These two protein chains interact to form a complex.

Sequence of protein 1:
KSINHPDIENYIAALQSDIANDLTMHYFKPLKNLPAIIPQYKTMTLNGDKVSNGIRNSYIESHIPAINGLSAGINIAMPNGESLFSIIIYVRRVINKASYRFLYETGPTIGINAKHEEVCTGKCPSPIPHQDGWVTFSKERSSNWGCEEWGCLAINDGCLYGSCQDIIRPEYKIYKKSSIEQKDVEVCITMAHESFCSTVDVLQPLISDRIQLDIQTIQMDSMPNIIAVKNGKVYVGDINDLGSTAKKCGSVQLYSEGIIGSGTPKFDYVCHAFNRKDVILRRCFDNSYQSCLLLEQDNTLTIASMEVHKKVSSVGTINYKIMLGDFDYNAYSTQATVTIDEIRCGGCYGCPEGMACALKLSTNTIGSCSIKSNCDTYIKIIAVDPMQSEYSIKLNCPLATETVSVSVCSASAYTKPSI

Sequence of protein 2:
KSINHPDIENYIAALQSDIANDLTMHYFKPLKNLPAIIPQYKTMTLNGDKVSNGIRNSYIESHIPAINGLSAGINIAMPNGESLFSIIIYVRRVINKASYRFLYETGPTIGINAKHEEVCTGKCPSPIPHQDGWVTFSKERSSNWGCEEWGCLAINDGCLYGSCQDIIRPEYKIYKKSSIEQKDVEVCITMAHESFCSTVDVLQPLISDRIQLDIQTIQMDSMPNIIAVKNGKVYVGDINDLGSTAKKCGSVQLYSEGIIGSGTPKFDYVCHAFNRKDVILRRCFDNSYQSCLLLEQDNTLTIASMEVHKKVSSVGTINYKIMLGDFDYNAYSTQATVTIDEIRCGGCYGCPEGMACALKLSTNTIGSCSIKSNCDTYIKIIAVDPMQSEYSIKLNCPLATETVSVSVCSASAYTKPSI

Contacts between the two chains:
Residue C286 in protein 2 is in contact with residue R156 in protein 1 (closest heavy-atom distance 3.6 Å).
Residue W160 in protein 2 interacts with residue N171 in protein 1 (closest heavy-atom distance 3.0 Å).
Residue S388 in protein 2 interacts with residue L218 in protein 1 (closest heavy-atom distance 3.6 Å).
Residue Y396 in protein 2 is in contact with residue I195 in protein 1 (closest heavy-atom distance 3.5 Å).
Residue K57 in protein 2 interacts with residue P220 in protein 1 (closest heavy-atom distance 3.3 Å).
Residue E311 in protein 2 is in contact with residue R116 in protein 1 (closest heavy-atom distance 3.0 Å).
Residue D283 in protein 2 interacts with residue R156 in protein 1 (closest heavy-atom distance 2.9 Å).
Residue K262 in protein 2 is in contact with residue T260 in protein 1 (closest heavy-atom distance 2.9 Å).
Residue L309 in protein 2 is in contact with residue L257 in protein 1 (closest heavy-atom distance 3.3 Å).
Residue L61 in protein 2 interacts with residue L61 in protein 1 (closest heavy-atom distance 3.5 Å).
Residue K262 in protein 2 contacts residue S259 in protein 1 (closest heavy-atom distance 3.5 Å).
Residue Y56 in protein 2 interacts with residue V217 in protein 1 (closest heavy-atom distance 3.5 Å).
Residue G334 in protein 2 is in contact with residue I233 in protein 1 (closest heavy-atom distance 3.6 Å).
Residue H78 in protein 2 is in contact with residue D229 in protein 1 (closest heavy-atom distance 2.7 Å).
Residue I295 in protein 2 contacts residue K138 in protein 1 (closest heavy-atom distance 3.4 Å).
Residue R297 in protein 2 interacts with residue C139 in protein 1 (closest heavy-atom distance 3.3 Å).
Residue T335 in protein 2 contacts residue Q231 in protein 1 (closest heavy-atom distance 3.1 Å).
Residue M59 in protein 2 is in contact with residue Q227 in protein 1 (closest heavy-atom distance 3.5 Å).
Residue V285 in protein 2 contacts residue E155 in protein 1 (closest heavy-atom distance 3.6 Å).
Residue N414 in protein 2 contacts residue S193 in protein 1 (closest heavy-atom distance 3.1 Å).
Residue K262 in protein 2 contacts residue A261 in protein 1 (closest heavy-atom distance 3.5 Å).
Residue D394 in protein 2 interacts with residue S114 in protein 1 (closest heavy-atom distance 2.8 Å).
Residue T395 in protein 2 contacts residue S194 in protein 1 (closest heavy-atom distance 3.4 Å).
Residue S332 in protein 2 contacts residue Q234 in protein 1 (closest heavy-atom distance 3.0 Å).
Residue L61 in protein 2 interacts with residue Y74 in protein 1 (closest heavy-atom distance 3.5 Å).
Residue T58 in protein 2 is in contact with residue D229 in protein 1 (closest heavy-atom distance 2.6 Å).
Residue D283 in protein 2 contacts residue K154 in protein 1 (closest heavy-atom distance 3.5 Å).
Residue K263 in protein 2 contacts residue S259 in protein 1 (closest heavy-atom distance 3.5 Å).
Residue Y56 in protein 2 is in contact with residue Q231 in protein 1 (closest heavy-atom distance 3.1 Å).
Residue I233 in protein 2 interacts with residue I233 in protein 1 (closest heavy-atom distance 3.6 Å).
Residue P80 in protein 2 interacts with residue V217 in protein 1 (closest heavy-atom distance 3.6 Å).
Residue S306 in protein 2 is in contact with residue G258 in protein 1 (closest heavy-atom distance 3.4 Å).
Residue M59 in protein 2 contacts residue N337 in protein 1 (closest heavy-atom distance 3.6 Å).
Residue T60 in protein 2 interacts with residue K339 in protein 1 (closest heavy-atom distance 2.7 Å).
Residue R297 in protein 2 contacts residue I143 in protein 1 (closest heavy-atom distance 3.6 Å).
Residue K398 in protein 2 contacts residue Q197 in protein 1 (closest heavy-atom distance 2.8 Å).
Residue S331 in protein 2 is in contact with residue Q234 in protein 1 (closest heavy-atom distance 3.0 Å).
Residue S306 in protein 2 contacts residue S259 in protein 1 (closest heavy-atom distance 3.5 Å).
Residue R297 in protein 2 contacts residue P140 in protein 1 (closest heavy-atom distance 3.0 Å).
Residue E311 in protein 2 is in contact with residue K191 in protein 1 (closest heavy-atom distance 3.6 Å).
Residue M59 in protein 2 interacts with residue D229 in protein 1 (closest heavy-atom distance 3.4 Å).
Residue D283 in protein 2 is in contact with residue E155 in protein 1 (closest heavy-atom distance 2.9 Å).
Residue Y284 in protein 2 interacts with residue R156 in protein 1 (closest heavy-atom distance 3.0 Å).
Residue D253 in protein 2 is in contact with residue D256 in protein 1 (closest heavy-atom distance 3.0 Å).
Residue K262 in protein 2 contacts residue S277 in protein 1 (closest heavy-atom distance 2.9 Å).
Residue T395 in protein 2 interacts with residue I195 in protein 1 (closest heavy-atom distance 3.0 Å).
Residue H78 in protein 2 interacts with residue Q231 in protein 1 (closest heavy-atom distance 3.4 Å).
Residue N62 in protein 2 contacts residue K65 in protein 1 (closest heavy-atom distance 3.5 Å).
Residue Y284 in protein 2 interacts with residue E155 in protein 1 (closest heavy-atom distance 3.4 Å).
Residue D253 in protein 2 interacts with residue S259 in protein 1 (closest heavy-atom distance 2.9 Å).
Residue S332 in protein 2 interacts with residue T232 in protein 1 (closest heavy-atom distance 2.8 Å).
Residue H78 in protein 2 contacts residue N337 in protein 1 (closest heavy-atom distance 3.5 Å).
Residue N62 in protein 2 contacts residue Y74 in protein 1 (closest heavy-atom distance 3.2 Å).
Residue Y56 in protein 2 contacts residue P220 in protein 1 (closest heavy-atom distance 3.6 Å).
Residue S332 in protein 2 contacts residue I233 in protein 1 (closest heavy-atom distance 3.4 Å).
Residue K262 in protein 2 interacts with residue G278 in protein 1 (closest heavy-atom distance 3.6 Å).
Residue Y396 in protein 2 contacts residue S193 in protein 1 (closest heavy-atom distance 3.4 Å).
Residue V330 in protein 2 interacts with residue Q234 in protein 1 (closest heavy-atom distance 3.1 Å).
Residue G368 in protein 2 is in contact with residue R116 in protein 1 (closest heavy-atom distance 3.2 Å).
Residue K281 in protein 2 is in contact with residue T151 in protein 1 (closest heavy-atom distance 3.2 Å).